Sequence of chain B:
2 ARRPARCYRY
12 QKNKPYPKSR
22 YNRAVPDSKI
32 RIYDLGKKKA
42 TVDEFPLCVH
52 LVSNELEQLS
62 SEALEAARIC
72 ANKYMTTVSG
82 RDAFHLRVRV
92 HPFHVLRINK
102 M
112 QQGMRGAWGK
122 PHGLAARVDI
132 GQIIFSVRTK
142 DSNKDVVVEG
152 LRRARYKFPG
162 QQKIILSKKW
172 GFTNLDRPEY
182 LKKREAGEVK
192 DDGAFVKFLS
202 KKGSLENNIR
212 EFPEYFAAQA

Sequence of chain A:
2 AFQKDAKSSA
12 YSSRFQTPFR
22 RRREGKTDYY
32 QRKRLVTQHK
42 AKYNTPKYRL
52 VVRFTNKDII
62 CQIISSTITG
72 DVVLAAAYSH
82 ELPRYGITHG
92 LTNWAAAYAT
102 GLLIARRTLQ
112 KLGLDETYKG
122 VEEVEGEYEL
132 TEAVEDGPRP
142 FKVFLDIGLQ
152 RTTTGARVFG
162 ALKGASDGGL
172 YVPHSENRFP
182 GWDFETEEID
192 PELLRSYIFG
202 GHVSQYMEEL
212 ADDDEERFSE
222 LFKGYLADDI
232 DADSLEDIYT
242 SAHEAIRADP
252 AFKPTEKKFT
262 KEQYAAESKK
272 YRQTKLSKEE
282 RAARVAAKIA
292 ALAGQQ

Residue-level contacts at the interface:
Residue A294 in chain A is in contact with residue Y216 in chain B (closest heavy-atom distance 4.9 Å).
Residue L293 in chain A contacts residue I210 in chain B (closest heavy-atom distance 4.4 Å).
Residue G295 in chain A contacts residue A218 in chain B (closest heavy-atom distance 4.4 Å).
Residue Q296 in chain A interacts with residue A218 in chain B (closest heavy-atom distance 5.0 Å).
Residue V286 in chain A is in contact with residue L206 in chain B (closest heavy-atom distance 3.5 Å).
Residue A294 in chain A is in contact with residue F217 in chain B (closest heavy-atom distance 2.6 Å).
Residue A294 in chain A is in contact with residue A218 in chain B (closest heavy-atom distance 4.4 Å).
Residue A294 in chain A contacts residue I210 in chain B (closest heavy-atom distance 4.5 Å).
Residue Q296 in chain A is in contact with residue F217 in chain B (closest heavy-atom distance 4.4 Å).
Residue Q296 in chain A contacts residue Q220 in chain B (closest heavy-atom distance 4.1 Å).
Residue I290 in chain A interacts with residue L206 in chain B (closest heavy-atom distance 3.8 Å).
Residue G295 in chain A contacts residue F217 in chain B (closest heavy-atom distance 4.0 Å).

This data describes a binding interaction between two proteins.